This data describes a binding interaction between two proteins.

Sequence of the first protein:
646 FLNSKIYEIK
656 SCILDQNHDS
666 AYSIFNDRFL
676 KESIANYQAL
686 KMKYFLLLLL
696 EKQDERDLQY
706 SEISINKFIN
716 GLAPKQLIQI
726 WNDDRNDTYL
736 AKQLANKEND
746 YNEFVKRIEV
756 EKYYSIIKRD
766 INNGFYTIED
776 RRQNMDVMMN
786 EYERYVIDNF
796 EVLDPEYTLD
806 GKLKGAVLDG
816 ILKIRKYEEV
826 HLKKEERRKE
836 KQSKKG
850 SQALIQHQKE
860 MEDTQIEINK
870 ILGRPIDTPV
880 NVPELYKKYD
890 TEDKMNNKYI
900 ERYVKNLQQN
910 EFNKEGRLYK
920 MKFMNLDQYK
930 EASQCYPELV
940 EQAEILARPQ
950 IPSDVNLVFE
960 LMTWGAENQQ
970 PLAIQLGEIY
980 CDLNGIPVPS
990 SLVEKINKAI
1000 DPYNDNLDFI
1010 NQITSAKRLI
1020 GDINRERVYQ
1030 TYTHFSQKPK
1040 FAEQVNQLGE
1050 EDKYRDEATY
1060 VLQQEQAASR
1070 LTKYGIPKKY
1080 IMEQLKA

Sequence of the second protein:
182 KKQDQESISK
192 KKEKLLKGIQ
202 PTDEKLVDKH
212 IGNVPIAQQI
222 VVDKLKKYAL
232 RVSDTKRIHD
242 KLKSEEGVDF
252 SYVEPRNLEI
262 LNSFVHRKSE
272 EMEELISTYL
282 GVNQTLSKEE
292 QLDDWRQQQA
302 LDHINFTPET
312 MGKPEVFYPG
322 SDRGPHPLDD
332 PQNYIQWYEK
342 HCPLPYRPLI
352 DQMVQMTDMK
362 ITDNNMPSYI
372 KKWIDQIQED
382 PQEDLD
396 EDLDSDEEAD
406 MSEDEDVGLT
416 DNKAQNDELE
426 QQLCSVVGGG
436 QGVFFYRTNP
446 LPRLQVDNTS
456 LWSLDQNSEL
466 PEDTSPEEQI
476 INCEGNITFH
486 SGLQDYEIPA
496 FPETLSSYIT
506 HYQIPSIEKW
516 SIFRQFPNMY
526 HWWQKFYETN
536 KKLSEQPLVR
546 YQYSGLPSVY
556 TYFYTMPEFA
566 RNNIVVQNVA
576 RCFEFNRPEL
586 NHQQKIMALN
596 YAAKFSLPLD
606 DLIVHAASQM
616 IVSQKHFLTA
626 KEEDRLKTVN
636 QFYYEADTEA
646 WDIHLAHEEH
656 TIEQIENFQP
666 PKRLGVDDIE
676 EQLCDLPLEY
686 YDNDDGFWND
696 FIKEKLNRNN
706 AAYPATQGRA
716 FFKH

Contacts between the two chains:
Residue R238 in the second protein interacts with residue M784 in the first protein (closest heavy-atom distance 3.5 Å).
Residue N306 in the second protein interacts with residue K809 in the first protein (closest heavy-atom distance 3.2 Å).
Residue I261 in the second protein is in contact with residue N895 in the first protein (closest heavy-atom distance 3.9 Å).
Residue H304 in the second protein interacts with residue K809 in the first protein (closest heavy-atom distance 3.2 Å).
Residue N258 in the second protein contacts residue N895 in the first protein (closest heavy-atom distance 3.1 Å).
Residue Y253 in the second protein interacts with residue E754 in the first protein (closest heavy-atom distance 3.3 Å).
Residue W296 in the second protein interacts with residue R820 in the first protein (closest heavy-atom distance 3.3 Å).
Residue R257 in the second protein contacts residue N895 in the first protein (closest heavy-atom distance 3.2 Å).
Residue E310 in the second protein contacts residue K807 in the first protein (closest heavy-atom distance 3.5 Å).
Residue I239 in the second protein is in contact with residue V782 in the first protein (closest heavy-atom distance 3.9 Å).
Residue E255 in the second protein is in contact with residue L739 in the first protein (closest heavy-atom distance 3.4 Å).
Residue E255 in the second protein interacts with residue A740 in the first protein (closest heavy-atom distance 3.8 Å).
Residue K227 in the second protein is in contact with residue F770 in the first protein (closest heavy-atom distance 3.5 Å).
Residue Y253 in the second protein interacts with residue K757 in the first protein (closest heavy-atom distance 3.6 Å).
Residue D235 in the second protein interacts with residue R776 in the first protein (closest heavy-atom distance 2.5 Å).
Residue K242 in the second protein interacts with residue M783 in the first protein (closest heavy-atom distance 3.7 Å).
Residue F265 in the second protein is in contact with residue L906 in the first protein (closest heavy-atom distance 3.8 Å).
Residue R297 in the second protein is in contact with residue D814 in the first protein (closest heavy-atom distance 2.5 Å).
Residue R268 in the second protein is in contact with residue E910 in the first protein (closest heavy-atom distance 3.3 Å).
Residue R238 in the second protein is in contact with residue R776 in the first protein (closest heavy-atom distance 3.0 Å).
Residue N258 in the second protein contacts residue Q738 in the first protein (closest heavy-atom distance 3.6 Å).
Residue S234 in the second protein is in contact with residue D765 in the first protein (closest heavy-atom distance 4.0 Å).
Residue R257 in the second protein contacts residue D892 in the first protein (closest heavy-atom distance 3.9 Å).
Residue W296 in the second protein interacts with residue L813 in the first protein (closest heavy-atom distance 3.8 Å).
Residue L293 in the second protein contacts residue E824 in the first protein (closest heavy-atom distance 3.9 Å).
Residue L231 in the second protein is in contact with residue Y771 in the first protein (closest heavy-atom distance 3.5 Å).
Residue Q300 in the second protein contacts residue L813 in the first protein (closest heavy-atom distance 3.7 Å).
Residue N258 in the second protein is in contact with residue L739 in the first protein (closest heavy-atom distance 2.5 Å).
Residue V254 in the second protein interacts with residue A736 in the first protein (closest heavy-atom distance 3.9 Å).
Residue E316 in the second protein interacts with residue N768 in the first protein (closest heavy-atom distance 3.4 Å).
Residue K242 in the second protein is in contact with residue N785 in the first protein (closest heavy-atom distance 4.0 Å).
Residue L293 in the second protein interacts with residue K821 in the first protein (closest heavy-atom distance 3.9 Å).
Residue H304 in the second protein is in contact with residue D889 in the first protein (closest heavy-atom distance 3.8 Å).
Residue R238 in the second protein contacts residue Y758 in the first protein (closest heavy-atom distance 3.4 Å).
Residue R238 in the second protein contacts residue V782 in the first protein (closest heavy-atom distance 3.2 Å).
Residue E255 in the second protein is in contact with residue N741 in the first protein (closest heavy-atom distance 3.8 Å).
Residue K289 in the second protein is in contact with residue K828 in the first protein (closest heavy-atom distance 3.1 Å).
Residue E310 in the second protein contacts residue T803 in the first protein (closest heavy-atom distance 3.2 Å).
Residue R238 in the second protein is in contact with residue M783 in the first protein (closest heavy-atom distance 3.4 Å).
Residue S252 in the second protein contacts residue A736 in the first protein (closest heavy-atom distance 3.6 Å).
Residue Y253 in the second protein is in contact with residue Y746 in the first protein (closest heavy-atom distance 3.7 Å).
Residue V254 in the second protein is in contact with residue L739 in the first protein (closest heavy-atom distance 3.5 Å).
Residue F307 in the second protein interacts with residue R764 in the first protein (closest heavy-atom distance 3.5 Å).
Residue E290 in the second protein contacts residue V825 in the first protein (closest heavy-atom distance 3.5 Å).
Residue L293 in the second protein is in contact with residue L817 in the first protein (closest heavy-atom distance 3.3 Å).
Residue L231 in the second protein is in contact with residue D775 in the first protein (closest heavy-atom distance 3.6 Å).
Residue E247 in the second protein contacts residue E754 in the first protein (closest heavy-atom distance 2.7 Å).
Residue F318 in the second protein interacts with residue N768 in the first protein (closest heavy-atom distance 3.9 Å).
Residue L231 in the second protein contacts residue N779 in the first protein (closest heavy-atom distance 3.4 Å).
Residue R297 in the second protein is in contact with residue L817 in the first protein (closest heavy-atom distance 3.6 Å).
Residue R257 in the second protein is in contact with residue M894 in the first protein (closest heavy-atom distance 3.9 Å).
Residue R257 in the second protein is in contact with residue K893 in the first protein (closest heavy-atom distance 2.6 Å).
Residue S252 in the second protein interacts with residue Y746 in the first protein (closest heavy-atom distance 3.8 Å).
Residue K227 in the second protein interacts with residue D775 in the first protein (closest heavy-atom distance 2.7 Å).
Residue R238 in the second protein interacts with residue E788 in the first protein (closest heavy-atom distance 3.0 Å).
Residue N258 in the second protein interacts with residue N741 in the first protein (closest heavy-atom distance 3.9 Å).
Residue E255 in the second protein interacts with residue D892 in the first protein (closest heavy-atom distance 2.9 Å).
Residue N306 in the second protein is in contact with residue S760 in the first protein (closest heavy-atom distance 3.6 Å).
Residue F265 in the second protein interacts with residue E910 in the first protein (closest heavy-atom distance 3.8 Å).
Residue W296 in the second protein interacts with residue Y885 in the first protein (closest heavy-atom distance 3.5 Å).